Interface contacts:
Residue Q21 in protein 1 is in contact with residue N8 in protein 2 (closest heavy-atom distance 2.8 Å).
Residue W24 in protein 1 contacts residue S5 in protein 2 (closest heavy-atom distance 3.1 Å).
Residue G25 in protein 1 is in contact with residue L3 in protein 2 (closest heavy-atom distance 3.6 Å).
Residue Q21 in protein 1 contacts residue Q7 in protein 2 (closest heavy-atom distance 3.3 Å).
Residue Q21 in protein 1 interacts with residue Q9 in protein 2 (closest heavy-atom distance 3.5 Å).
Residue G25 in protein 1 is in contact with residue A4 in protein 2 (closest heavy-atom distance 4.3 Å).
Residue S23 in protein 1 interacts with residue Q6 in protein 2 (closest heavy-atom distance 4.9 Å).
Residue S23 in protein 1 is in contact with residue Q7 in protein 2 (closest heavy-atom distance 3.6 Å).
Residue G25 in protein 1 contacts residue S5 in protein 2 (closest heavy-atom distance 2.9 Å).
Residue M26 in protein 1 contacts residue L3 in protein 2 (closest heavy-atom distance 3.7 Å).
Residue S22 in protein 1 contacts residue Q7 in protein 2 (closest heavy-atom distance 3.2 Å).
Residue S23 in protein 1 interacts with residue S5 in protein 2 (closest heavy-atom distance 3.3 Å).

Sequence of protein 1:
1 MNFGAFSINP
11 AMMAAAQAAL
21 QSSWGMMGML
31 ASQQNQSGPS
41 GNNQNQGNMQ

Sequence of protein 2:
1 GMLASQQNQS

The following describes two proteins that form a bound complex.